Sequence of protein 2:
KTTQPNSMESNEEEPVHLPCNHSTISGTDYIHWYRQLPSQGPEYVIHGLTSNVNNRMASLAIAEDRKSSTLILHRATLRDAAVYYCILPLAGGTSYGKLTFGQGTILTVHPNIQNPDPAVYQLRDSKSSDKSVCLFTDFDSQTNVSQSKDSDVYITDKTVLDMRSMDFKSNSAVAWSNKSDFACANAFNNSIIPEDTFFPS

Residue-level contacts at the interface:
Residue L90 in protein 2 contacts residue L4 in protein 1 (closest heavy-atom distance 4.0 Å).
Residue T28 in protein 2 contacts residue Y3 in protein 1 (closest heavy-atom distance 4.2 Å).
Residue S95 in protein 2 interacts with residue A6 in protein 1 (closest heavy-atom distance 4.9 Å).
Residue Y96 in protein 2 contacts residue A6 in protein 1 (closest heavy-atom distance 4.6 Å).
Residue H32 in protein 2 contacts residue F7 in protein 1 (closest heavy-atom distance 5.0 Å).
Residue G93 in protein 2 interacts with residue L4 in protein 1 (closest heavy-atom distance 3.8 Å).
Residue H47 in protein 2 interacts with residue F7 in protein 1 (closest heavy-atom distance 4.5 Å).
Residue Y96 in protein 2 contacts residue L4 in protein 1 (closest heavy-atom distance 5.0 Å).
Residue T94 in protein 2 is in contact with residue L4 in protein 1 (closest heavy-atom distance 4.7 Å).
Residue Y30 in protein 2 interacts with residue Q5 in protein 1 (closest heavy-atom distance 4.1 Å).
Residue S95 in protein 2 contacts residue L4 in protein 1 (closest heavy-atom distance 3.1 Å).
Residue Y30 in protein 2 interacts with residue F7 in protein 1 (closest heavy-atom distance 3.6 Å).
Residue L90 in protein 2 is in contact with residue A6 in protein 1 (closest heavy-atom distance 3.6 Å).

Sequence of protein 1:
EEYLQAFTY

The following describes two proteins that form a bound complex.